These two protein chains interact to form a complex.

Sequence of protein 1:
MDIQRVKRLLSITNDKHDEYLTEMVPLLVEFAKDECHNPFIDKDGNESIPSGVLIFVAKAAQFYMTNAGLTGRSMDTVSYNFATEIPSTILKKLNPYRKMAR

Sequence of protein 2:
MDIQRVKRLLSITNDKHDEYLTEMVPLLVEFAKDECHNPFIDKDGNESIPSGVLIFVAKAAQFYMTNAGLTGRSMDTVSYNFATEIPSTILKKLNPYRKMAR

Contacts between the two chains:
Residue P96 in protein 2 contacts residue D34 in protein 1 (closest heavy-atom distance 3.9 Å).
Residue P87 in protein 2 contacts residue T84 in protein 1 (closest heavy-atom distance 3.4 Å).
Residue T77 in protein 2 contacts residue S74 in protein 1 (closest heavy-atom distance 3.8 Å).
Residue P96 in protein 2 contacts residue E35 in protein 1 (closest heavy-atom distance 4.1 Å).
Residue F63 in protein 2 contacts residue G69 in protein 1 (closest heavy-atom distance 3.8 Å).
Residue T66 in protein 2 is in contact with residue G69 in protein 1 (closest heavy-atom distance 3.7 Å).
Residue Y97 in protein 2 contacts residue D34 in protein 1 (closest heavy-atom distance 3.0 Å).
Residue F63 in protein 2 is in contact with residue A68 in protein 1 (closest heavy-atom distance 3.6 Å).
Residue P87 in protein 2 interacts with residue E85 in protein 1 (closest heavy-atom distance 3.5 Å).
Residue G52 in protein 2 interacts with residue F31 in protein 1 (closest heavy-atom distance 4.1 Å).
Residue F82 in protein 2 is in contact with residue L70 in protein 1 (closest heavy-atom distance 3.9 Å).
Residue A83 in protein 2 is in contact with residue G69 in protein 1 (closest heavy-atom distance 3.3 Å).
Residue R5 in protein 2 is in contact with residue L27 in protein 1 (closest heavy-atom distance 3.8 Å).
Residue K59 in protein 2 contacts residue Y64 in protein 1 (closest heavy-atom distance 3.3 Å).
Residue L9 in protein 2 contacts residue L27 in protein 1 (closest heavy-atom distance 4.0 Å).
Residue K92 in protein 2 is in contact with residue F31 in protein 1 (closest heavy-atom distance 4.4 Å).
Residue Q62 in protein 2 contacts residue T66 in protein 1 (closest heavy-atom distance 3.6 Å).
Residue N81 in protein 2 contacts residue T71 in protein 1 (closest heavy-atom distance 2.9 Å).
Residue K93 in protein 2 interacts with residue F31 in protein 1 (closest heavy-atom distance 3.7 Å).
Residue Q62 in protein 2 interacts with residue N67 in protein 1 (closest heavy-atom distance 3.6 Å).
Residue K59 in protein 2 is in contact with residue T66 in protein 1 (closest heavy-atom distance 3.5 Å).
Residue T77 in protein 2 is in contact with residue M75 in protein 1 (closest heavy-atom distance 4.0 Å).
Residue S11 in protein 2 is in contact with residue Y20 in protein 1 (closest heavy-atom distance 4.0 Å).
Residue T89 in protein 2 is in contact with residue E85 in protein 1 (closest heavy-atom distance 3.3 Å).
Residue N81 in protein 2 is in contact with residue G72 in protein 1 (closest heavy-atom distance 3.1 Å).
Residue L9 in protein 2 interacts with residue E23 in protein 1 (closest heavy-atom distance 4.2 Å).
Residue I55 in protein 2 is in contact with residue L28 in protein 1 (closest heavy-atom distance 4.1 Å).
Residue P96 in protein 2 contacts residue F31 in protein 1 (closest heavy-atom distance 4.4 Å).
Residue K59 in protein 2 interacts with residue A68 in protein 1 (closest heavy-atom distance 4.0 Å).
Residue S51 in protein 2 interacts with residue D34 in protein 1 (closest heavy-atom distance 4.1 Å).
Residue S51 in protein 2 contacts residue F31 in protein 1 (closest heavy-atom distance 3.4 Å).
Residue Y80 in protein 2 interacts with residue L70 in protein 1 (closest heavy-atom distance 4.3 Å).
Residue V78 in protein 2 is in contact with residue S74 in protein 1 (closest heavy-atom distance 3.3 Å).
Residue Y80 in protein 2 interacts with residue G72 in protein 1 (closest heavy-atom distance 3.8 Å).
Residue F82 in protein 2 contacts residue G69 in protein 1 (closest heavy-atom distance 3.6 Å).
Residue S79 in protein 2 interacts with residue R73 in protein 1 (closest heavy-atom distance 3.7 Å).
Residue R8 in protein 2 contacts residue E23 in protein 1 (closest heavy-atom distance 3.6 Å).
Residue N81 in protein 2 is in contact with residue L70 in protein 1 (closest heavy-atom distance 3.7 Å).
Residue V78 in protein 2 contacts residue M75 in protein 1 (closest heavy-atom distance 4.2 Å).
Residue R5 in protein 2 interacts with residue E23 in protein 1 (closest heavy-atom distance 3.2 Å).
Residue K93 in protein 2 contacts residue Y64 in protein 1 (closest heavy-atom distance 3.4 Å).
Residue S51 in protein 2 is in contact with residue L27 in protein 1 (closest heavy-atom distance 3.5 Å).
Residue T89 in protein 2 is in contact with residue Y64 in protein 1 (closest heavy-atom distance 4.0 Å).
Residue S88 in protein 2 interacts with residue E85 in protein 1 (closest heavy-atom distance 3.3 Å).
Residue I55 in protein 2 is in contact with residue L27 in protein 1 (closest heavy-atom distance 4.2 Å).
Residue Q62 in protein 2 contacts residue A68 in protein 1 (closest heavy-atom distance 2.9 Å).
Residue L9 in protein 2 interacts with residue Y20 in protein 1 (closest heavy-atom distance 3.6 Å).
Residue R8 in protein 2 interacts with residue E19 in protein 1 (closest heavy-atom distance 3.4 Å).
Residue S79 in protein 2 is in contact with residue S74 in protein 1 (closest heavy-atom distance 3.2 Å).
Residue L54 in protein 2 interacts with residue L27 in protein 1 (closest heavy-atom distance 3.9 Å).
Residue S51 in protein 2 interacts with residue E30 in protein 1 (closest heavy-atom distance 3.6 Å).
Residue A83 in protein 2 is in contact with residue T71 in protein 1 (closest heavy-atom distance 4.0 Å).
Residue Y80 in protein 2 interacts with residue R73 in protein 1 (closest heavy-atom distance 4.0 Å).
Residue R8 in protein 2 interacts with residue Y20 in protein 1 (closest heavy-atom distance 3.9 Å).
Residue T77 in protein 2 interacts with residue D76 in protein 1 (closest heavy-atom distance 3.5 Å).
Residue I90 in protein 2 contacts residue Y64 in protein 1 (closest heavy-atom distance 4.2 Å).
Residue F82 in protein 2 interacts with residue T71 in protein 1 (closest heavy-atom distance 4.1 Å).
Residue L9 in protein 2 contacts residue M24 in protein 1 (closest heavy-atom distance 3.9 Å).
Residue A83 in protein 2 contacts residue A68 in protein 1 (closest heavy-atom distance 4.2 Å).
Residue T89 in protein 2 is in contact with residue I86 in protein 1 (closest heavy-atom distance 3.8 Å).